This data describes a binding interaction between two proteins.

Sequence of chain B:
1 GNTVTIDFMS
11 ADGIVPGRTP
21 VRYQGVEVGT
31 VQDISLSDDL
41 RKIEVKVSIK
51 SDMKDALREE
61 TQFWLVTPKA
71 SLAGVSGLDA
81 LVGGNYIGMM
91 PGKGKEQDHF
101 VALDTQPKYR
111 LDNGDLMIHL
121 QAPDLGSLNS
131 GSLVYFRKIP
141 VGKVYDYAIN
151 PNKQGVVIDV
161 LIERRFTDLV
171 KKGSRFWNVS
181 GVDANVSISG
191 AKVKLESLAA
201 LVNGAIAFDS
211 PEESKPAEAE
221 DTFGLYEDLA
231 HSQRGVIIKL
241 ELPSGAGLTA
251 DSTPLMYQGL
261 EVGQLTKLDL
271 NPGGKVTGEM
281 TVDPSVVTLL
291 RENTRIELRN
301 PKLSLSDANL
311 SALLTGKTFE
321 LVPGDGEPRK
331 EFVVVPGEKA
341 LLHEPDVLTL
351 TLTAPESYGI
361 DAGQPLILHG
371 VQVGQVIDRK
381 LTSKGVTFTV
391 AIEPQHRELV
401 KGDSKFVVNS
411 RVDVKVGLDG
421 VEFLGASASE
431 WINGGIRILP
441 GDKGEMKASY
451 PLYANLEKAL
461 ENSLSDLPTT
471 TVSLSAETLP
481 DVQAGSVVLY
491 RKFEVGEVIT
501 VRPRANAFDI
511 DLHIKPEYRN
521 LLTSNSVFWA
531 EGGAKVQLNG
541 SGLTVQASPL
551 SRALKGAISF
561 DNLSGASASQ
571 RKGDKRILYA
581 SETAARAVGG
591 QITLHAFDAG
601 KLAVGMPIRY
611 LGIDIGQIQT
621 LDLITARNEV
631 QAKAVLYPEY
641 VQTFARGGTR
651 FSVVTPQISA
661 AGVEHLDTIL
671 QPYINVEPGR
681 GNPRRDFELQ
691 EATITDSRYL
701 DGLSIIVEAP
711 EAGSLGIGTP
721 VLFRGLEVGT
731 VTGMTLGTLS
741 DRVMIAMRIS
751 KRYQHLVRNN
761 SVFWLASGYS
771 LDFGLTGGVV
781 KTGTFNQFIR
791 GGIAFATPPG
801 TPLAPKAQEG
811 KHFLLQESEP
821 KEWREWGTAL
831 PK

Sequence of chain A:
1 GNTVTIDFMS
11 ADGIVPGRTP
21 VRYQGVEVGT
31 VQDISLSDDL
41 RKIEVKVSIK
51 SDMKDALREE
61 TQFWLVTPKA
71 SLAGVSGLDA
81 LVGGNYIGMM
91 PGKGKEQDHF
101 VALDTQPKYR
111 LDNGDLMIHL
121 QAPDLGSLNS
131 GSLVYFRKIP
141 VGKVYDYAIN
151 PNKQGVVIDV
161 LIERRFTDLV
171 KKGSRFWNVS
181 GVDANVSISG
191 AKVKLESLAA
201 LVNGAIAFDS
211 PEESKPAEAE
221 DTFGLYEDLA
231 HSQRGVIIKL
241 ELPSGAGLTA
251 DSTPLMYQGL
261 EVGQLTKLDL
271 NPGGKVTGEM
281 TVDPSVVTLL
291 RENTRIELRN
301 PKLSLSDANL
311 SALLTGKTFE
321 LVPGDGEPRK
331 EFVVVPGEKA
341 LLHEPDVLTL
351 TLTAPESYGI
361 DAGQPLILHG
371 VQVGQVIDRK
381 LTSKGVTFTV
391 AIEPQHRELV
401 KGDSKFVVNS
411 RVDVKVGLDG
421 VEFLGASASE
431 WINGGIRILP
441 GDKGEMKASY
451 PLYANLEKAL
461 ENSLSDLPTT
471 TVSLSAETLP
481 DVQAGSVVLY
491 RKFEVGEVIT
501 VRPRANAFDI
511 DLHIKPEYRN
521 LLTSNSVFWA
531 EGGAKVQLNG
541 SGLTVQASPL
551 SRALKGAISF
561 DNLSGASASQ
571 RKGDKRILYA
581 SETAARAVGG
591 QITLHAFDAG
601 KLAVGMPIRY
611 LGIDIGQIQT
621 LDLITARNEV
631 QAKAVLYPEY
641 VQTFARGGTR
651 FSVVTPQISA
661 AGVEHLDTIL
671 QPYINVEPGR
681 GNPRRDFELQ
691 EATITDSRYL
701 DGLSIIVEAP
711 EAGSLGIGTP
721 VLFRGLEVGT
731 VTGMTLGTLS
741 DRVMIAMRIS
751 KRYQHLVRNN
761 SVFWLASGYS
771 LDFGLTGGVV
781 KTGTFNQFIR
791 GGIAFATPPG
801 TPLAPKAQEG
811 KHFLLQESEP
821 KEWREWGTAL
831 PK

Contacts between the two chains:
Residue V182 in chain A interacts with residue L195 in chain B (closest heavy-atom distance 3.0 Å).
Residue Y769 in chain A is in contact with residue T782 in chain B (closest heavy-atom distance 2.9 Å).
Residue V182 in chain A interacts with residue K194 in chain B (closest heavy-atom distance 3.3 Å).
Residue F597 in chain A is in contact with residue L611 in chain B (closest heavy-atom distance 3.3 Å).
Residue A11 in chain A contacts residue G25 in chain B (closest heavy-atom distance 2.9 Å).
Residue S740 in chain A interacts with residue L830 in chain B (closest heavy-atom distance 3.2 Å).
Residue S357 in chain A interacts with residue H369 in chain B (closest heavy-atom distance 2.7 Å).
Residue A534 in chain A contacts residue T544 in chain B (closest heavy-atom distance 3.4 Å).
Residue L125 in chain A is in contact with residue R137 in chain B (closest heavy-atom distance 3.0 Å).
Residue V536 in chain A is in contact with residue L543 in chain B (closest heavy-atom distance 2.7 Å).
Residue E711 in chain A is in contact with residue R724 in chain B (closest heavy-atom distance 3.4 Å).
Residue G181 in chain A interacts with residue L195 in chain B (closest heavy-atom distance 3.3 Å).
Residue L40 in chain A is in contact with residue N113 in chain B (closest heavy-atom distance 3.2 Å).
Residue D741 in chain A contacts residue R724 in chain B (closest heavy-atom distance 3.1 Å).
Residue V536 in chain A contacts residue S541 in chain B (closest heavy-atom distance 2.9 Å).
Residue D124 in chain A is in contact with residue K138 in chain B (closest heavy-atom distance 3.2 Å).
Residue S76 in chain A contacts residue L72 in chain B (closest heavy-atom distance 2.8 Å).
Residue E691 in chain A contacts residue R698 in chain B (closest heavy-atom distance 2.6 Å).
Residue F508 in chain A interacts with residue R491 in chain B (closest heavy-atom distance 3.3 Å).
Residue A534 in chain A is in contact with residue L543 in chain B (closest heavy-atom distance 3.0 Å).
Residue N628 in chain A contacts residue Y610 in chain B (closest heavy-atom distance 3.1 Å).
Residue S714 in chain A contacts residue G783 in chain B (closest heavy-atom distance 2.5 Å).
Residue G245 in chain A contacts residue G259 in chain B (closest heavy-atom distance 2.9 Å).
Residue D598 in chain A is in contact with residue T695 in chain B (closest heavy-atom distance 3.3 Å).
Residue S659 in chain A is in contact with residue A661 in chain B (closest heavy-atom distance 3.3 Å).
Residue Q537 in chain A interacts with residue S541 in chain B (closest heavy-atom distance 3.3 Å).
Residue A184 in chain A interacts with residue V193 in chain B (closest heavy-atom distance 3.0 Å).
Residue G245 in chain A contacts residue Q258 in chain B (closest heavy-atom distance 3.2 Å).
Residue R41 in chain A interacts with residue Q24 in chain B (closest heavy-atom distance 3.3 Å).
Residue I789 in chain A contacts residue T784 in chain B (closest heavy-atom distance 3.3 Å).
Residue V182 in chain A contacts residue V193 in chain B (closest heavy-atom distance 3.4 Å).
Residue E711 in chain A is in contact with residue R824 in chain B (closest heavy-atom distance 2.9 Å).
Residue A660 in chain A interacts with residue A660 in chain B (closest heavy-atom distance 3.3 Å).
Residue A599 in chain A contacts residue L611 in chain B (closest heavy-atom distance 2.9 Å).
Residue K555 in chain A is in contact with residue D419 in chain B (closest heavy-atom distance 2.8 Å).
Residue P710 in chain A is in contact with residue R724 in chain B (closest heavy-atom distance 2.9 Å).
Residue F788 in chain A interacts with residue T784 in chain B (closest heavy-atom distance 3.2 Å).
Residue A184 in chain A interacts with residue A191 in chain B (closest heavy-atom distance 2.9 Å).
Residue A712 in chain A is in contact with residue R724 in chain B (closest heavy-atom distance 2.6 Å).
Residue S740 in chain A interacts with residue T828 in chain B (closest heavy-atom distance 3.1 Å).
Residue D598 in chain A contacts residue L611 in chain B (closest heavy-atom distance 3.1 Å).
Residue L538 in chain A is in contact with residue S541 in chain B (closest heavy-atom distance 2.8 Å).
Residue L314 in chain A interacts with residue S189 in chain B (closest heavy-atom distance 3.2 Å).
Residue T478 in chain A is in contact with residue R491 in chain B (closest heavy-atom distance 3.4 Å).
Residue V536 in chain A interacts with residue G542 in chain B (closest heavy-atom distance 3.3 Å).
Residue A534 in chain A interacts with residue V545 in chain B (closest heavy-atom distance 3.0 Å).
Residue I658 in chain A contacts residue G662 in chain B (closest heavy-atom distance 3.2 Å).
Residue G768 in chain A interacts with residue T782 in chain B (closest heavy-atom distance 3.2 Å).
Residue S659 in chain A is in contact with residue G662 in chain B (closest heavy-atom distance 3.4 Å).
Residue V186 in chain A is in contact with residue G190 in chain B (closest heavy-atom distance 3.2 Å).
Residue L125 in chain A interacts with residue K138 in chain B (closest heavy-atom distance 3.3 Å).
Residue S76 in chain A contacts residue S71 in chain B (closest heavy-atom distance 3.3 Å).
Residue P123 in chain A is in contact with residue R137 in chain B (closest heavy-atom distance 3.3 Å).
Residue L40 in chain A interacts with residue D112 in chain B (closest heavy-atom distance 3.4 Å).
Residue D104 in chain A contacts residue R164 in chain B (closest heavy-atom distance 2.5 Å).
Residue I658 in chain A contacts residue V663 in chain B (closest heavy-atom distance 3.2 Å).
Residue S76 in chain A interacts with residue A73 in chain B (closest heavy-atom distance 3.1 Å).
Residue F773 in chain A is in contact with residue G778 in chain B (closest heavy-atom distance 3.4 Å).
Residue Q154 in chain A interacts with residue R137 in chain B (closest heavy-atom distance 3.1 Å).
Residue A505 in chain A contacts residue Y490 in chain B (closest heavy-atom distance 3.2 Å).